Contacts between the two chains:
Residue H70 in chain B contacts residue L2 in chain A (closest heavy-atom distance 4.5 Å).
Residue T163 in chain B contacts residue C1 in chain A (closest heavy-atom distance 3.6 Å).
Residue Y99 in chain B is in contact with residue G3 in chain A (closest heavy-atom distance 2.9 Å).
Residue Y116 in chain B is in contact with residue V9 in chain A (closest heavy-atom distance 3.6 Å).
Residue D77 in chain B is in contact with residue V9 in chain A (closest heavy-atom distance 2.8 Å).
Residue K146 in chain B interacts with residue M8 in chain A (closest heavy-atom distance 2.7 Å).
Residue K66 in chain B is in contact with residue L2 in chain A (closest heavy-atom distance 4.0 Å).
Residue Y159 in chain B contacts residue G3 in chain A (closest heavy-atom distance 3.6 Å).
Residue T143 in chain B contacts residue M8 in chain A (closest heavy-atom distance 4.9 Å).
Residue F33 in chain B is in contact with residue C1 in chain A (closest heavy-atom distance 4.3 Å).
Residue Y159 in chain B contacts residue G4 in chain A (closest heavy-atom distance 5.0 Å).
Residue Y99 in chain B interacts with residue L2 in chain A (closest heavy-atom distance 3.5 Å).
Residue R97 in chain B interacts with residue T7 in chain A (closest heavy-atom distance 2.9 Å).
Residue K66 in chain B contacts residue G3 in chain A (closest heavy-atom distance 4.4 Å).
Residue M5 in chain B interacts with residue C1 in chain A (closest heavy-atom distance 3.6 Å).
Residue D77 in chain B interacts with residue T7 in chain A (closest heavy-atom distance 4.6 Å).
Residue V76 in chain B interacts with residue M8 in chain A (closest heavy-atom distance 4.3 Å).
Residue M45 in chain B is in contact with residue L2 in chain A (closest heavy-atom distance 3.2 Å).
Residue Y59 in chain B is in contact with residue C1 in chain A (closest heavy-atom distance 4.1 Å).
Residue L81 in chain B interacts with residue V9 in chain A (closest heavy-atom distance 3.9 Å).
Residue Q155 in chain B contacts residue L5 in chain A (closest heavy-atom distance 3.3 Å).
Residue T80 in chain B interacts with residue V9 in chain A (closest heavy-atom distance 3.5 Å).
Residue W147 in chain B interacts with residue V9 in chain A (closest heavy-atom distance 4.0 Å).
Residue V152 in chain B contacts residue T7 in chain A (closest heavy-atom distance 3.7 Å).
Residue H70 in chain B interacts with residue L5 in chain A (closest heavy-atom distance 3.3 Å).
Residue D77 in chain B is in contact with residue M8 in chain A (closest heavy-atom distance 3.2 Å).
Residue F9 in chain B is in contact with residue L2 in chain A (closest heavy-atom distance 3.7 Å).
Residue E63 in chain B interacts with residue C1 in chain A (closest heavy-atom distance 3.4 Å).
Residue T73 in chain B contacts residue M8 in chain A (closest heavy-atom distance 3.7 Å).
Residue H70 in chain B contacts residue G4 in chain A (closest heavy-atom distance 4.5 Å).
Residue T73 in chain B is in contact with residue L6 in chain A (closest heavy-atom distance 4.2 Å).
Residue A69 in chain B is in contact with residue L6 in chain A (closest heavy-atom distance 3.7 Å).
Residue Y171 in chain B is in contact with residue C1 in chain A (closest heavy-atom distance 2.9 Å).
Residue Y7 in chain B contacts residue L2 in chain A (closest heavy-atom distance 3.5 Å).
Residue H70 in chain B is in contact with residue G3 in chain A (closest heavy-atom distance 2.7 Å).
Residue W147 in chain B contacts residue T7 in chain A (closest heavy-atom distance 3.8 Å).
Residue L156 in chain B contacts residue L5 in chain A (closest heavy-atom distance 3.9 Å).
Residue V67 in chain B contacts residue L2 in chain A (closest heavy-atom distance 3.6 Å).
Residue H70 in chain B interacts with residue L6 in chain A (closest heavy-atom distance 3.6 Å).
Residue W167 in chain B interacts with residue C1 in chain A (closest heavy-atom distance 2.3 Å).
Residue Y7 in chain B is in contact with residue C1 in chain A (closest heavy-atom distance 2.9 Å).
Residue Y159 in chain B interacts with residue C1 in chain A (closest heavy-atom distance 2.6 Å).
Residue K146 in chain B contacts residue V9 in chain A (closest heavy-atom distance 3.1 Å).
Residue Y84 in chain B contacts residue V9 in chain A (closest heavy-atom distance 2.8 Å).
Residue V152 in chain B is in contact with residue L5 in chain A (closest heavy-atom distance 4.2 Å).
Residue K66 in chain B contacts residue G4 in chain A (closest heavy-atom distance 4.0 Å).
Residue T143 in chain B interacts with residue V9 in chain A (closest heavy-atom distance 2.6 Å).
Residue Y123 in chain B interacts with residue V9 in chain A (closest heavy-atom distance 4.0 Å).
Residue E63 in chain B interacts with residue L2 in chain A (closest heavy-atom distance 2.7 Å).
Residue W147 in chain B contacts residue M8 in chain A (closest heavy-atom distance 3.0 Å).
Residue R97 in chain B is in contact with residue M8 in chain A (closest heavy-atom distance 4.8 Å).
Residue C164 in chain B contacts residue C1 in chain A (closest heavy-atom distance 4.9 Å).
Residue Y159 in chain B is in contact with residue L2 in chain A (closest heavy-atom distance 3.8 Å).
Residue K66 in chain B interacts with residue L6 in chain A (closest heavy-atom distance 4.9 Å).
Residue T73 in chain B interacts with residue T7 in chain A (closest heavy-atom distance 3.6 Å).

Sequence of chain B:
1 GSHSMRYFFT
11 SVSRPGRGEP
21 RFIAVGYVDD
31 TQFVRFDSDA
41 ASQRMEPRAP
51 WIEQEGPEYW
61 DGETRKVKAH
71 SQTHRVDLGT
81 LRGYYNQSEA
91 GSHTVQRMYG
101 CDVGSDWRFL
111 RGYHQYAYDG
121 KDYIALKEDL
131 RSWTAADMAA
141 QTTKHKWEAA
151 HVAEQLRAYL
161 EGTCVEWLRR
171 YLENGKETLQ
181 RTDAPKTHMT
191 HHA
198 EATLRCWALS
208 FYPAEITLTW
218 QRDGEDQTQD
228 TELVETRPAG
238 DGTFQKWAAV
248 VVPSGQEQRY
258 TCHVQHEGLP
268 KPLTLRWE

Sequence of chain A:
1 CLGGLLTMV

This data describes a binding interaction between two proteins.